Sequence of chain B:
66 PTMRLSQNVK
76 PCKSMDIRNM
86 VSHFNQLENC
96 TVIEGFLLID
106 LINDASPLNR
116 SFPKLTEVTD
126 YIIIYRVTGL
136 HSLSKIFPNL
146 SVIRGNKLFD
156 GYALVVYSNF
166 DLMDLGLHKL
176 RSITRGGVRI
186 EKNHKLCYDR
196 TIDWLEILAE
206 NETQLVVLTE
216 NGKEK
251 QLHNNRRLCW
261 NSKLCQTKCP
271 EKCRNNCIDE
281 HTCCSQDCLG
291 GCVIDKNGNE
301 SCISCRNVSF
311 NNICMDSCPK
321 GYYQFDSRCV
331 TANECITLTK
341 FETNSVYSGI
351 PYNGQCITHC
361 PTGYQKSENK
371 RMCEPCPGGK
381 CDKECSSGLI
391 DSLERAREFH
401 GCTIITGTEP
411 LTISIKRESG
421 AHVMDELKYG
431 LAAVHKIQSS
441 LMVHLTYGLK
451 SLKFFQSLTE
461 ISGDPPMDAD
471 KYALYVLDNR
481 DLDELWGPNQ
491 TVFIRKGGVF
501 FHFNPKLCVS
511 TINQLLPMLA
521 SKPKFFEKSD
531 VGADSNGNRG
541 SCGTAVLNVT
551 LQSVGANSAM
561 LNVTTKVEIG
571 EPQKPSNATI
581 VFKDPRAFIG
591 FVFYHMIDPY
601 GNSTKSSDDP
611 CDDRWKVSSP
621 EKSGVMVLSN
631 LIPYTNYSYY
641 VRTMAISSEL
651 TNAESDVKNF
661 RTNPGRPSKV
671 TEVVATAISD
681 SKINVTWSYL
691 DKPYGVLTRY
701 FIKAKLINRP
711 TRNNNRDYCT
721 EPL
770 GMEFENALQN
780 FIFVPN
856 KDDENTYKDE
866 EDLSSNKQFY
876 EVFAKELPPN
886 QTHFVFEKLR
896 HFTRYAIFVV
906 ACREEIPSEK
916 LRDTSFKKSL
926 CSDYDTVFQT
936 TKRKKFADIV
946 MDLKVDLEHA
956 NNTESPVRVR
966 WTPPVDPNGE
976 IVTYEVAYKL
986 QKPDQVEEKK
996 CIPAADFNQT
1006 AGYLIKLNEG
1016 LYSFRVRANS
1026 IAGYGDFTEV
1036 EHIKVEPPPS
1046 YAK

Interface contacts:
Residue E621 in chain B is in contact with residue F16 in chain A (closest heavy-atom distance 4.3 Å).
Residue M626 in chain B interacts with residue F16 in chain A (closest heavy-atom distance 3.5 Å).
Residue V627 in chain B interacts with residue F16 in chain A (closest heavy-atom distance 3.4 Å).
Residue V625 in chain B interacts with residue F16 in chain A (closest heavy-atom distance 4.0 Å).
Residue V625 in chain B contacts residue R20 in chain A (closest heavy-atom distance 3.4 Å).
Residue M560 in chain B contacts residue R20 in chain A (closest heavy-atom distance 4.2 Å).
Residue V627 in chain B interacts with residue L19 in chain A (closest heavy-atom distance 4.8 Å).

Sequence of chain A:
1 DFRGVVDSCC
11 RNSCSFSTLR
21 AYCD

This data describes a binding interaction between two proteins.